The following describes two proteins that form a bound complex.

Sequence of protein 1:
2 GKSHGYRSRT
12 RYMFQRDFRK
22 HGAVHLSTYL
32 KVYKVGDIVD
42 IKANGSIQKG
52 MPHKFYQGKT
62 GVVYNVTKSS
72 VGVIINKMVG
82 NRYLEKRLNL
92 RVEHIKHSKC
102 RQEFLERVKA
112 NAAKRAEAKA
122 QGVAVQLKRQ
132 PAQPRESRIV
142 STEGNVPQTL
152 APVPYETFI

Interface contacts:
Residue L48 in protein 2 interacts with residue P153 in protein 1 (closest heavy-atom distance 4.3 Å).
Residue R80 in protein 2 interacts with residue E157 in protein 1 (closest heavy-atom distance 4.8 Å).
Residue R80 in protein 2 is in contact with residue V154 in protein 1 (closest heavy-atom distance 3.7 Å).
Residue P15 in protein 2 contacts residue R139 in protein 1 (closest heavy-atom distance 4.6 Å).
Residue L48 in protein 2 contacts residue A152 in protein 1 (closest heavy-atom distance 4.0 Å).
Residue E21 in protein 2 is in contact with residue S142 in protein 1 (closest heavy-atom distance 4.6 Å).
Residue R26 in protein 2 interacts with residue T150 in protein 1 (closest heavy-atom distance 3.1 Å).
Residue F44 in protein 2 contacts residue P153 in protein 1 (closest heavy-atom distance 3.4 Å).
Residue G56 in protein 2 interacts with residue R136 in protein 1 (closest heavy-atom distance 4.4 Å).
Residue L24 in protein 2 is in contact with residue S142 in protein 1 (closest heavy-atom distance 3.9 Å).
Residue V59 in protein 2 is in contact with residue V141 in protein 1 (closest heavy-atom distance 3.9 Å).
Residue E57 in protein 2 interacts with residue R136 in protein 1 (closest heavy-atom distance 4.3 Å).
Residue L124 in protein 2 contacts residue P153 in protein 1 (closest heavy-atom distance 3.5 Å).
Residue F25 in protein 2 interacts with residue Q149 in protein 1 (closest heavy-atom distance 3.7 Å).
Residue L124 in protein 2 contacts residue A152 in protein 1 (closest heavy-atom distance 3.3 Å).
Residue N89 in protein 2 is in contact with residue Y156 in protein 1 (closest heavy-atom distance 2.9 Å).
Residue E57 in protein 2 interacts with residue R139 in protein 1 (closest heavy-atom distance 4.5 Å).
Residue M27 in protein 2 is in contact with residue T150 in protein 1 (closest heavy-atom distance 4.8 Å).
Residue K125 in protein 2 is in contact with residue A152 in protein 1 (closest heavy-atom distance 4.7 Å).
Residue L24 in protein 2 contacts residue Q149 in protein 1 (closest heavy-atom distance 3.5 Å).
Residue R80 in protein 2 contacts residue Y156 in protein 1 (closest heavy-atom distance 3.1 Å).
Residue M27 in protein 2 contacts residue L151 in protein 1 (closest heavy-atom distance 4.0 Å).
Residue H88 in protein 2 interacts with residue Y156 in protein 1 (closest heavy-atom distance 4.4 Å).
Residue T87 in protein 2 contacts residue Y156 in protein 1 (closest heavy-atom distance 3.2 Å).
Residue K23 in protein 2 interacts with residue V147 in protein 1 (closest heavy-atom distance 4.3 Å).
Residue I123 in protein 2 interacts with residue P153 in protein 1 (closest heavy-atom distance 3.1 Å).
Residue K23 in protein 2 contacts residue N146 in protein 1 (closest heavy-atom distance 3.4 Å).
Residue M27 in protein 2 is in contact with residue P153 in protein 1 (closest heavy-atom distance 3.9 Å).
Residue R26 in protein 2 interacts with residue L151 in protein 1 (closest heavy-atom distance 2.9 Å).
Residue R26 in protein 2 interacts with residue Q149 in protein 1 (closest heavy-atom distance 3.4 Å).
Residue L124 in protein 2 contacts residue V154 in protein 1 (closest heavy-atom distance 3.7 Å).
Residue L45 in protein 2 interacts with residue L151 in protein 1 (closest heavy-atom distance 4.7 Å).
Residue R12 in protein 2 contacts residue I140 in protein 1 (closest heavy-atom distance 4.8 Å).
Residue L124 in protein 2 is in contact with residue P155 in protein 1 (closest heavy-atom distance 3.4 Å).
Residue L24 in protein 2 is in contact with residue V147 in protein 1 (closest heavy-atom distance 4.1 Å).
Residue L24 in protein 2 interacts with residue P148 in protein 1 (closest heavy-atom distance 3.6 Å).
Residue L24 in protein 2 contacts residue N146 in protein 1 (closest heavy-atom distance 3.3 Å).
Residue N89 in protein 2 contacts residue P155 in protein 1 (closest heavy-atom distance 4.2 Å).
Residue P22 in protein 2 contacts residue N146 in protein 1 (closest heavy-atom distance 3.6 Å).
Residue L24 in protein 2 is in contact with residue V141 in protein 1 (closest heavy-atom distance 5.0 Å).
Residue M27 in protein 2 is in contact with residue A152 in protein 1 (closest heavy-atom distance 4.7 Å).
Residue E21 in protein 2 contacts residue N146 in protein 1 (closest heavy-atom distance 3.0 Å).
Residue L124 in protein 2 contacts residue Y156 in protein 1 (closest heavy-atom distance 4.6 Å).
Residue N89 in protein 2 contacts residue E157 in protein 1 (closest heavy-atom distance 4.7 Å).
Residue F25 in protein 2 interacts with residue P148 in protein 1 (closest heavy-atom distance 4.8 Å).
Residue R28 in protein 2 interacts with residue T150 in protein 1 (closest heavy-atom distance 4.4 Å).
Residue R26 in protein 2 is in contact with residue P148 in protein 1 (closest heavy-atom distance 4.9 Å).
Residue R12 in protein 2 interacts with residue R139 in protein 1 (closest heavy-atom distance 4.1 Å).
Residue R28 in protein 2 is in contact with residue L151 in protein 1 (closest heavy-atom distance 4.7 Å).
Residue L14 in protein 2 contacts residue R139 in protein 1 (closest heavy-atom distance 4.2 Å).
Residue F25 in protein 2 interacts with residue L151 in protein 1 (closest heavy-atom distance 3.5 Å).
Residue L48 in protein 2 interacts with residue V154 in protein 1 (closest heavy-atom distance 3.6 Å).
Residue L14 in protein 2 is in contact with residue R136 in protein 1 (closest heavy-atom distance 4.8 Å).
Residue R12 in protein 2 contacts residue V141 in protein 1 (closest heavy-atom distance 3.4 Å).
Residue R80 in protein 2 contacts residue P155 in protein 1 (closest heavy-atom distance 3.6 Å).

Sequence of protein 2:
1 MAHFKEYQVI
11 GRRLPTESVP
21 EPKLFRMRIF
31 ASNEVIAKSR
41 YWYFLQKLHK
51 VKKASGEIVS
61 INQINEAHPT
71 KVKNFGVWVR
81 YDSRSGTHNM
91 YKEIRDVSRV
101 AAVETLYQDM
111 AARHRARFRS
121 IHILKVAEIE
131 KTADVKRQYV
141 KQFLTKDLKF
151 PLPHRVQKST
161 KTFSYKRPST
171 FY